Sequence of protein 2:
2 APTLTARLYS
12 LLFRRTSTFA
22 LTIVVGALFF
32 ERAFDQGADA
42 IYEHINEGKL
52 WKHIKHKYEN

Interface contacts:
Residue E32 in protein 2 is in contact with residue W34 in protein 1 (closest heavy-atom distance 3.7 Å).
Residue S18 in protein 2 contacts residue W24 in protein 1 (closest heavy-atom distance 2.9 Å).
Residue L29 in protein 2 is in contact with residue V33 in protein 1 (closest heavy-atom distance 4.4 Å).
Residue E32 in protein 2 is in contact with residue D37 in protein 1 (closest heavy-atom distance 4.7 Å).
Residue F30 in protein 2 is in contact with residue I48 in protein 1 (closest heavy-atom distance 3.9 Å).
Residue R33 in protein 2 contacts residue N49 in protein 1 (closest heavy-atom distance 3.6 Å).
Residue A21 in protein 2 interacts with residue W24 in protein 1 (closest heavy-atom distance 5.0 Å).
Residue Q37 in protein 2 contacts residue Y47 in protein 1 (closest heavy-atom distance 3.9 Å).
Residue L22 in protein 2 interacts with residue L23 in protein 1 (closest heavy-atom distance 4.6 Å).
Residue R33 in protein 2 contacts residue Y47 in protein 1 (closest heavy-atom distance 3.3 Å).
Residue S18 in protein 2 contacts residue T20 in protein 1 (closest heavy-atom distance 3.6 Å).
Residue S18 in protein 2 is in contact with residue L23 in protein 1 (closest heavy-atom distance 3.8 Å).
Residue A21 in protein 2 interacts with residue V27 in protein 1 (closest heavy-atom distance 3.9 Å).
Residue L29 in protein 2 interacts with residue V30 in protein 1 (closest heavy-atom distance 4.7 Å).
Residue T19 in protein 2 interacts with residue L23 in protein 1 (closest heavy-atom distance 3.8 Å).
Residue F30 in protein 2 interacts with residue Y47 in protein 1 (closest heavy-atom distance 4.5 Å).
Residue R33 in protein 2 is in contact with residue I48 in protein 1 (closest heavy-atom distance 3.9 Å).
Residue V25 in protein 2 is in contact with residue W34 in protein 1 (closest heavy-atom distance 4.7 Å).
Residue V25 in protein 2 contacts residue V27 in protein 1 (closest heavy-atom distance 4.2 Å).
Residue S18 in protein 2 contacts residue V27 in protein 1 (closest heavy-atom distance 3.9 Å).
Residue V25 in protein 2 is in contact with residue G31 in protein 1 (closest heavy-atom distance 3.5 Å).
Residue V25 in protein 2 contacts residue V30 in protein 1 (closest heavy-atom distance 3.8 Å).
Residue R33 in protein 2 is in contact with residue G50 in protein 1 (closest heavy-atom distance 3.3 Å).
Residue F30 in protein 2 interacts with residue V45 in protein 1 (closest heavy-atom distance 4.1 Å).
Residue A34 in protein 2 contacts residue Y47 in protein 1 (closest heavy-atom distance 4.4 Å).
Residue L22 in protein 2 is in contact with residue V27 in protein 1 (closest heavy-atom distance 3.4 Å).
Residue R16 in protein 2 interacts with residue T20 in protein 1 (closest heavy-atom distance 2.9 Å).
Residue L29 in protein 2 interacts with residue I48 in protein 1 (closest heavy-atom distance 3.6 Å).
Residue A28 in protein 2 interacts with residue W34 in protein 1 (closest heavy-atom distance 3.6 Å).
Residue R16 in protein 2 is in contact with residue P19 in protein 1 (closest heavy-atom distance 4.5 Å).
Residue V26 in protein 2 is in contact with residue V30 in protein 1 (closest heavy-atom distance 4.4 Å).
Residue L22 in protein 2 is in contact with residue V30 in protein 1 (closest heavy-atom distance 4.7 Å).
Residue R16 in protein 2 interacts with residue L23 in protein 1 (closest heavy-atom distance 4.5 Å).
Residue L29 in protein 2 interacts with residue L42 in protein 1 (closest heavy-atom distance 3.7 Å).
Residue L22 in protein 2 interacts with residue A26 in protein 1 (closest heavy-atom distance 3.7 Å).
Residue T17 in protein 2 is in contact with residue W24 in protein 1 (closest heavy-atom distance 3.3 Å).
Residue L29 in protein 2 is in contact with residue W34 in protein 1 (closest heavy-atom distance 3.2 Å).

These two protein chains interact to form a complex.

Sequence of protein 1:
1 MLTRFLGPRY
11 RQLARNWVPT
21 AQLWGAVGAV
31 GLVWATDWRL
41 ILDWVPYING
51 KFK